Contacts between the two chains:
Residue G29 in protein 1 is in contact with residue V15 in protein 2 (closest heavy-atom distance 3.8 Å).
Residue G246 in protein 1 is in contact with residue N16 in protein 2 (closest heavy-atom distance 3.6 Å).
Residue G27 in protein 1 interacts with residue E14 in protein 2 (closest heavy-atom distance 3.2 Å).
Residue W213 in protein 1 is in contact with residue E20 in protein 2 (closest heavy-atom distance 3.8 Å).
Residue C285 in protein 1 is in contact with residue P5 in protein 2 (closest heavy-atom distance 3.1 Å).
Residue V284 in protein 1 interacts with residue F7 in protein 2 (closest heavy-atom distance 3.7 Å).
Residue Y214 in protein 1 contacts residue A19 in protein 2 (closest heavy-atom distance 3.4 Å).
Residue R251 in protein 1 contacts residue N16 in protein 2 (closest heavy-atom distance 3.3 Å).
Residue K337 in protein 1 contacts residue E14 in protein 2 (closest heavy-atom distance 2.8 Å).
Residue Q89 in protein 1 interacts with residue E14 in protein 2 (closest heavy-atom distance 3.0 Å).
Residue G27 in protein 1 contacts residue G13 in protein 2 (closest heavy-atom distance 3.3 Å).
Residue P86 in protein 1 interacts with residue V18 in protein 2 (closest heavy-atom distance 3.4 Å).
Residue T248 in protein 1 interacts with residue E14 in protein 2 (closest heavy-atom distance 3.3 Å).
Residue G246 in protein 1 interacts with residue V15 in protein 2 (closest heavy-atom distance 3.3 Å).
Residue Q287 in protein 1 contacts residue Y4 in protein 2 (closest heavy-atom distance 3.5 Å).
Residue V284 in protein 1 contacts residue P5 in protein 2 (closest heavy-atom distance 3.8 Å).
Residue Q28 in protein 1 interacts with residue V15 in protein 2 (closest heavy-atom distance 3.8 Å).
Residue Y87 in protein 1 is in contact with residue A19 in protein 2 (closest heavy-atom distance 3.8 Å).
Residue L283 in protein 1 is in contact with residue G11 in protein 2 (closest heavy-atom distance 3.8 Å).
Residue C285 in protein 1 contacts residue Y6 in protein 2 (closest heavy-atom distance 2.7 Å).
Residue T247 in protein 1 interacts with residue V15 in protein 2 (closest heavy-atom distance 3.2 Å).
Residue G50 in protein 1 is in contact with residue V18 in protein 2 (closest heavy-atom distance 3.0 Å).
Residue L283 in protein 1 interacts with residue I8 in protein 2 (closest heavy-atom distance 2.8 Å).
Residue I142 in protein 1 contacts residue V18 in protein 2 (closest heavy-atom distance 3.7 Å).
Residue V328 in protein 1 is in contact with residue I8 in protein 2 (closest heavy-atom distance 3.6 Å).
Residue R144 in protein 1 contacts residue A19 in protein 2 (closest heavy-atom distance 3.1 Å).
Residue P274 in protein 1 contacts residue F7 in protein 2 (closest heavy-atom distance 3.5 Å).
Residue L283 in protein 1 is in contact with residue F7 in protein 2 (closest heavy-atom distance 3.1 Å).
Residue T247 in protein 1 contacts residue N16 in protein 2 (closest heavy-atom distance 3.6 Å).
Residue S51 in protein 1 is in contact with residue V18 in protein 2 (closest heavy-atom distance 3.6 Å).
Residue D239 in protein 1 interacts with residue E20 in protein 2 (closest heavy-atom distance 2.7 Å).
Residue T248 in protein 1 interacts with residue V15 in protein 2 (closest heavy-atom distance 2.9 Å).
Residue Q282 in protein 1 contacts residue F7 in protein 2 (closest heavy-atom distance 3.4 Å).
Residue I126 in protein 1 contacts residue V15 in protein 2 (closest heavy-atom distance 3.7 Å).
Residue D333 in protein 1 interacts with residue Y6 in protein 2 (closest heavy-atom distance 2.5 Å).
Residue Y87 in protein 1 interacts with residue V18 in protein 2 (closest heavy-atom distance 3.6 Å).
Residue Y87 in protein 1 interacts with residue N16 in protein 2 (closest heavy-atom distance 3.6 Å).
Residue F277 in protein 1 is in contact with residue F7 in protein 2 (closest heavy-atom distance 3.9 Å).
Residue R144 in protein 1 contacts residue E20 in protein 2 (closest heavy-atom distance 3.6 Å).
Residue L283 in protein 1 is in contact with residue Y6 in protein 2 (closest heavy-atom distance 3.8 Å).
Residue F273 in protein 1 is in contact with residue F7 in protein 2 (closest heavy-atom distance 3.6 Å).
Residue E281 in protein 1 contacts residue P9 in protein 2 (closest heavy-atom distance 3.6 Å).
Residue N249 in protein 1 is in contact with residue E14 in protein 2 (closest heavy-atom distance 3.1 Å).
Residue P86 in protein 1 interacts with residue A19 in protein 2 (closest heavy-atom distance 2.9 Å).
Residue G280 in protein 1 interacts with residue G11 in protein 2 (closest heavy-atom distance 3.5 Å).
Residue W286 in protein 1 contacts residue Y4 in protein 2 (closest heavy-atom distance 3.7 Å).
Residue K337 in protein 1 contacts residue G11 in protein 2 (closest heavy-atom distance 3.7 Å).
Residue W286 in protein 1 interacts with residue P5 in protein 2 (closest heavy-atom distance 3.5 Å).
Residue Y214 in protein 1 interacts with residue V18 in protein 2 (closest heavy-atom distance 2.7 Å).
Residue G27 in protein 1 is in contact with residue V15 in protein 2 (closest heavy-atom distance 3.4 Å).
Residue T88 in protein 1 is in contact with residue N16 in protein 2 (closest heavy-atom distance 3.4 Å).
Residue V284 in protein 1 is in contact with residue Y6 in protein 2 (closest heavy-atom distance 3.6 Å).
Residue C285 in protein 1 interacts with residue Y4 in protein 2 (closest heavy-atom distance 3.7 Å).
Residue D333 in protein 1 contacts residue Y4 in protein 2 (closest heavy-atom distance 2.6 Å).
Residue Q282 in protein 1 is in contact with residue I8 in protein 2 (closest heavy-atom distance 3.2 Å).
Residue Y214 in protein 1 is in contact with residue E20 in protein 2 (closest heavy-atom distance 3.2 Å).
Residue A329 in protein 1 contacts residue Y6 in protein 2 (closest heavy-atom distance 3.7 Å).
Residue Q89 in protein 1 contacts residue N16 in protein 2 (closest heavy-atom distance 3.1 Å).
Residue V85 in protein 1 contacts residue V18 in protein 2 (closest heavy-atom distance 3.8 Å).
Residue K240 in protein 1 interacts with residue E20 in protein 2 (closest heavy-atom distance 2.6 Å).

Sequence of protein 1:
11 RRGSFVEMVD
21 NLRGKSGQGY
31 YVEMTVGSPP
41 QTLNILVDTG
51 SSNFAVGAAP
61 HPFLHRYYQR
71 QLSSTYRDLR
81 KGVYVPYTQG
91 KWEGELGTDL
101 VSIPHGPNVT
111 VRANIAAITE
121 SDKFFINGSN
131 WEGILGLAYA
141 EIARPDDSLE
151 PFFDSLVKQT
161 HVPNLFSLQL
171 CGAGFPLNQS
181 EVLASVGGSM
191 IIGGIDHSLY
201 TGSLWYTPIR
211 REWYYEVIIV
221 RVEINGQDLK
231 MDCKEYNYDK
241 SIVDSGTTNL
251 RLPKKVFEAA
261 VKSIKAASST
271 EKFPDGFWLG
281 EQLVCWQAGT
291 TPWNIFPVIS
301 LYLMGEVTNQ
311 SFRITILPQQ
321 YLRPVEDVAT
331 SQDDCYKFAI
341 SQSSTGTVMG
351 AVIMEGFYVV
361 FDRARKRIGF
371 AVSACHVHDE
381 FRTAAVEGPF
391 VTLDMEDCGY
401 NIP

These two protein chains interact to form a complex.

Sequence of protein 2:
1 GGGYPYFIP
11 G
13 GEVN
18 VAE